The following describes two proteins that form a bound complex.

Sequence of the second protein:
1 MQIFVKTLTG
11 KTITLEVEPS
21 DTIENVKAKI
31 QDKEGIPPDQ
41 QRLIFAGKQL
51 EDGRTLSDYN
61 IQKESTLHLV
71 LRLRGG

Contacts between the two chains:
Residue R59 in the first protein is in contact with residue N60 in the second protein (closest heavy-atom distance 2.9 Å).
Residue W120 in the first protein contacts residue R74 in the second protein (closest heavy-atom distance 3.2 Å).
Residue N134 in the first protein is in contact with residue R74 in the second protein (closest heavy-atom distance 2.7 Å).
Residue N134 in the first protein is in contact with residue G76 in the second protein (closest heavy-atom distance 3.3 Å).
Residue S76 in the first protein contacts residue T9 in the second protein (closest heavy-atom distance 3.5 Å).
Residue F74 in the first protein interacts with residue R74 in the second protein (closest heavy-atom distance 3.3 Å).
Residue Q63 in the first protein interacts with residue G47 in the second protein (closest heavy-atom distance 3.0 Å).
Residue S12 in the first protein is in contact with residue R72 in the second protein (closest heavy-atom distance 3.5 Å).
Residue D71 in the first protein interacts with residue I44 in the second protein (closest heavy-atom distance 4.2 Å).
Residue E118 in the first protein is in contact with residue L73 in the second protein (closest heavy-atom distance 2.7 Å).
Residue F61 in the first protein is in contact with residue T66 in the second protein (closest heavy-atom distance 3.7 Å).
Residue E118 in the first protein interacts with residue G75 in the second protein (closest heavy-atom distance 4.2 Å).
Residue S135 in the first protein interacts with residue G76 in the second protein (closest heavy-atom distance 2.6 Å).
Residue D71 in the first protein interacts with residue R42 in the second protein (closest heavy-atom distance 3.3 Å).
Residue P65 in the first protein interacts with residue G47 in the second protein (closest heavy-atom distance 3.7 Å).
Residue D70 in the first protein interacts with residue L8 in the second protein (closest heavy-atom distance 3.5 Å).
Residue S66 in the first protein interacts with residue H68 in the second protein (closest heavy-atom distance 2.8 Å).
Residue S76 in the first protein interacts with residue L8 in the second protein (closest heavy-atom distance 3.9 Å).
Residue F74 in the first protein interacts with residue L71 in the second protein (closest heavy-atom distance 3.2 Å).
Residue Q64 in the first protein contacts residue H68 in the second protein (closest heavy-atom distance 2.8 Å).
Residue C18 in the first protein interacts with residue R74 in the second protein (closest heavy-atom distance 3.2 Å).
Residue K117 in the first protein contacts residue T9 in the second protein (closest heavy-atom distance 3.4 Å).
Residue H119 in the first protein is in contact with residue G76 in the second protein (closest heavy-atom distance 3.9 Å).
Residue S66 in the first protein is in contact with residue L8 in the second protein (closest heavy-atom distance 3.5 Å).
Residue H119 in the first protein contacts residue G75 in the second protein (closest heavy-atom distance 4.1 Å).
Residue P65 in the first protein contacts residue H68 in the second protein (closest heavy-atom distance 3.2 Å).
Residue P65 in the first protein interacts with residue I44 in the second protein (closest heavy-atom distance 3.5 Å).
Residue T60 in the first protein interacts with residue T66 in the second protein (closest heavy-atom distance 3.1 Å).
Residue F74 in the first protein is in contact with residue R72 in the second protein (closest heavy-atom distance 4.3 Å).
Residue E118 in the first protein interacts with residue R74 in the second protein (closest heavy-atom distance 3.3 Å).
Residue Q63 in the first protein contacts residue A46 in the second protein (closest heavy-atom distance 3.1 Å).
Residue Q78 in the first protein interacts with residue L8 in the second protein (closest heavy-atom distance 3.8 Å).
Residue C14 in the first protein is in contact with residue R74 in the second protein (closest heavy-atom distance 3.4 Å).
Residue N115 in the first protein interacts with residue T9 in the second protein (closest heavy-atom distance 2.8 Å).
Residue D70 in the first protein interacts with residue V70 in the second protein (closest heavy-atom distance 3.2 Å).
Residue L136 in the first protein contacts residue G76 in the second protein (closest heavy-atom distance 3.8 Å).
Residue T60 in the first protein contacts residue A46 in the second protein (closest heavy-atom distance 3.6 Å).
Residue K117 in the first protein is in contact with residue R74 in the second protein (closest heavy-atom distance 4.1 Å).
Residue S72 in the first protein is in contact with residue L71 in the second protein (closest heavy-atom distance 3.7 Å).
Residue K117 in the first protein is in contact with residue L73 in the second protein (closest heavy-atom distance 3.1 Å).
Residue D71 in the first protein is in contact with residue V70 in the second protein (closest heavy-atom distance 3.7 Å).
Residue S66 in the first protein is in contact with residue V70 in the second protein (closest heavy-atom distance 3.6 Å).
Residue F74 in the first protein is in contact with residue L73 in the second protein (closest heavy-atom distance 3.6 Å).
Residue C14 in the first protein contacts residue G75 in the second protein (closest heavy-atom distance 4.0 Å).
Residue T60 in the first protein is in contact with residue F45 in the second protein (closest heavy-atom distance 3.7 Å).
Residue R59 in the first protein is in contact with residue A46 in the second protein (closest heavy-atom distance 3.6 Å).
Residue K117 in the first protein interacts with residue E34 in the second protein (closest heavy-atom distance 2.7 Å).
Residue Q63 in the first protein contacts residue K48 in the second protein (closest heavy-atom distance 3.0 Å).
Residue T122 in the first protein interacts with residue R74 in the second protein (closest heavy-atom distance 2.9 Å).
Residue D71 in the first protein interacts with residue Q49 in the second protein (closest heavy-atom distance 2.8 Å).
Residue H119 in the first protein contacts residue R74 in the second protein (closest heavy-atom distance 3.0 Å).
Residue K117 in the first protein is in contact with residue K11 in the second protein (closest heavy-atom distance 3.9 Å).
Residue R59 in the first protein interacts with residue Y59 in the second protein (closest heavy-atom distance 2.9 Å).
Residue F74 in the first protein is in contact with residue L8 in the second protein (closest heavy-atom distance 3.1 Å).
Residue I113 in the first protein contacts residue R74 in the second protein (closest heavy-atom distance 4.2 Å).
Residue S72 in the first protein interacts with residue V70 in the second protein (closest heavy-atom distance 3.7 Å).
Residue G11 in the first protein interacts with residue R72 in the second protein (closest heavy-atom distance 4.0 Å).
Residue H119 in the first protein contacts residue L73 in the second protein (closest heavy-atom distance 3.8 Å).
Residue R59 in the first protein contacts residue F45 in the second protein (closest heavy-atom distance 3.3 Å).
Residue C14 in the first protein interacts with residue G76 in the second protein (closest heavy-atom distance 3.2 Å).

Sequence of the first protein:
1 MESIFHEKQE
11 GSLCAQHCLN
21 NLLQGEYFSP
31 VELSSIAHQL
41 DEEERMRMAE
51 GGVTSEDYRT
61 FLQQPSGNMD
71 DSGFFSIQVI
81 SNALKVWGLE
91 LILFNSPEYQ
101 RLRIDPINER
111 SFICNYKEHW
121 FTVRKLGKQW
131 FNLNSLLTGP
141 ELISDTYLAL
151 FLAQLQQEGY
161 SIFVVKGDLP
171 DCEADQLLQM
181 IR